Residue-level contacts at the interface:
Residue L136 in protein 1 contacts residue V165 in protein 2 (closest heavy-atom distance 3.6 Å).
Residue L104 in protein 1 is in contact with residue N52 in protein 2 (closest heavy-atom distance 3.6 Å).
Residue N138 in protein 1 is in contact with residue V59 in protein 2 (closest heavy-atom distance 3.9 Å).
Residue L136 in protein 1 interacts with residue F26 in protein 2 (closest heavy-atom distance 4.0 Å).
Residue I137 in protein 1 contacts residue N52 in protein 2 (closest heavy-atom distance 3.9 Å).
Residue R119 in protein 1 is in contact with residue T125 in protein 2 (closest heavy-atom distance 2.9 Å).
Residue P112 in protein 1 interacts with residue F30 in protein 2 (closest heavy-atom distance 3.6 Å).
Residue G113 in protein 1 contacts residue T83 in protein 2 (closest heavy-atom distance 3.8 Å).
Residue R99 in protein 1 interacts with residue E127 in protein 2 (closest heavy-atom distance 3.3 Å).
Residue P112 in protein 1 interacts with residue P51 in protein 2 (closest heavy-atom distance 3.4 Å).
Residue I168 in protein 1 interacts with residue P24 in protein 2 (closest heavy-atom distance 3.6 Å).
Residue L136 in protein 1 is in contact with residue F28 in protein 2 (closest heavy-atom distance 3.8 Å).
Residue R119 in protein 1 contacts residue G124 in protein 2 (closest heavy-atom distance 3.2 Å).
Residue G133 in protein 1 interacts with residue T83 in protein 2 (closest heavy-atom distance 3.2 Å).
Residue H172 in protein 1 contacts residue L23 in protein 2 (closest heavy-atom distance 3.8 Å).
Residue S169 in protein 1 is in contact with residue L23 in protein 2 (closest heavy-atom distance 3.6 Å).
Residue L136 in protein 1 interacts with residue P51 in protein 2 (closest heavy-atom distance 3.3 Å).
Residue A117 in protein 1 interacts with residue D129 in protein 2 (closest heavy-atom distance 3.4 Å).
Residue I135 in protein 1 interacts with residue F28 in protein 2 (closest heavy-atom distance 3.6 Å).
Residue L136 in protein 1 is in contact with residue G27 in protein 2 (closest heavy-atom distance 3.7 Å).
Residue G133 in protein 1 contacts residue S131 in protein 2 (closest heavy-atom distance 3.7 Å).
Residue R170 in protein 1 contacts residue L23 in protein 2 (closest heavy-atom distance 3.6 Å).
Residue L104 in protein 1 contacts residue N54 in protein 2 (closest heavy-atom distance 3.8 Å).
Residue S132 in protein 1 contacts residue S131 in protein 2 (closest heavy-atom distance 3.4 Å).
Residue L136 in protein 1 contacts residue V59 in protein 2 (closest heavy-atom distance 3.7 Å).
Residue V122 in protein 1 is in contact with residue V122 in protein 2 (closest heavy-atom distance 3.3 Å).
Residue V134 in protein 1 interacts with residue F28 in protein 2 (closest heavy-atom distance 3.8 Å).
Residue S169 in protein 1 is in contact with residue P24 in protein 2 (closest heavy-atom distance 3.5 Å).
Residue V122 in protein 1 interacts with residue N121 in protein 2 (closest heavy-atom distance 3.6 Å).
Residue A117 in protein 1 contacts residue E127 in protein 2 (closest heavy-atom distance 3.9 Å).
Residue R119 in protein 1 is in contact with residue G126 in protein 2 (closest heavy-atom distance 3.9 Å).
Residue R170 in protein 1 interacts with residue T22 in protein 2 (closest heavy-atom distance 3.8 Å).
Residue N109 in protein 1 contacts residue P53 in protein 2 (closest heavy-atom distance 3.5 Å).
Residue I77 in protein 1 interacts with residue F26 in protein 2 (closest heavy-atom distance 3.5 Å).
Residue Q79 in protein 1 contacts residue Q79 in protein 2 (closest heavy-atom distance 3.2 Å).
Residue G115 in protein 1 interacts with residue D129 in protein 2 (closest heavy-atom distance 3.3 Å).
Residue N121 in protein 1 interacts with residue I123 in protein 2 (closest heavy-atom distance 3.3 Å).
Residue S169 in protein 1 interacts with residue F26 in protein 2 (closest heavy-atom distance 4.0 Å).
Residue N140 in protein 1 is in contact with residue I55 in protein 2 (closest heavy-atom distance 3.2 Å).
Residue P112 in protein 1 interacts with residue A32 in protein 2 (closest heavy-atom distance 4.0 Å).
Residue I123 in protein 1 contacts residue V122 in protein 2 (closest heavy-atom distance 3.5 Å).
Residue N138 in protein 1 interacts with residue N52 in protein 2 (closest heavy-atom distance 2.8 Å).
Residue N109 in protein 1 interacts with residue N54 in protein 2 (closest heavy-atom distance 2.8 Å).
Residue H172 in protein 1 contacts residue I60 in protein 2 (closest heavy-atom distance 3.2 Å).
Residue N121 in protein 1 is in contact with residue G124 in protein 2 (closest heavy-atom distance 4.0 Å).
Residue H172 in protein 1 contacts residue F26 in protein 2 (closest heavy-atom distance 3.7 Å).
Residue V122 in protein 1 is in contact with residue G124 in protein 2 (closest heavy-atom distance 3.5 Å).
Residue N121 in protein 1 is in contact with residue T125 in protein 2 (closest heavy-atom distance 3.3 Å).
Residue T116 in protein 1 contacts residue D129 in protein 2 (closest heavy-atom distance 3.0 Å).
Residue R99 in protein 1 is in contact with residue D129 in protein 2 (closest heavy-atom distance 3.6 Å).
Residue V134 in protein 1 interacts with residue T164 in protein 2 (closest heavy-atom distance 2.5 Å).
Residue N138 in protein 1 interacts with residue V57 in protein 2 (closest heavy-atom distance 3.5 Å).
Residue V134 in protein 1 interacts with residue S81 in protein 2 (closest heavy-atom distance 4.0 Å).
Residue H172 in protein 1 contacts residue P58 in protein 2 (closest heavy-atom distance 3.2 Å).
Residue R119 in protein 1 interacts with residue E127 in protein 2 (closest heavy-atom distance 3.7 Å).
Residue S131 in protein 1 interacts with residue S131 in protein 2 (closest heavy-atom distance 2.8 Å).
Residue H177 in protein 1 interacts with residue I55 in protein 2 (closest heavy-atom distance 3.9 Å).
Residue L136 in protein 1 is in contact with residue T164 in protein 2 (closest heavy-atom distance 3.6 Å).
Residue N138 in protein 1 contacts residue I55 in protein 2 (closest heavy-atom distance 3.0 Å).
Residue R119 in protein 1 is in contact with residue I123 in protein 2 (closest heavy-atom distance 2.8 Å).

Sequence of protein 1:
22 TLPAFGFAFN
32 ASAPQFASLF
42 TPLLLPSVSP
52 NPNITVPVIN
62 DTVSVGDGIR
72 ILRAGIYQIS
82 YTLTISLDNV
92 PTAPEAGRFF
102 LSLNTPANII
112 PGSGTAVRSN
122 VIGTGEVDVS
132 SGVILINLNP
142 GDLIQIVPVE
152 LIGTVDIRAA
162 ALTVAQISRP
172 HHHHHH

These two protein chains interact to form a complex.

Sequence of protein 2:
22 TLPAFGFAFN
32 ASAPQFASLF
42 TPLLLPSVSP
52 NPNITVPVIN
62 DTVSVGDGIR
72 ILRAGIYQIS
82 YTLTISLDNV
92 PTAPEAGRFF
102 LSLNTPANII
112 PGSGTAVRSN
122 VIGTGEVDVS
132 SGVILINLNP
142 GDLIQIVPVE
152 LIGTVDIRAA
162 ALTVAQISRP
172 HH